Sequence of protein 2:
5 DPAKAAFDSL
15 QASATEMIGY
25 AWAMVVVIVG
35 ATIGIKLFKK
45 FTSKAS

Contacts between the two chains:
Residue F45 in protein 2 contacts residue I39 in protein 1 (closest heavy-atom distance 4.9 Å).
Residue K48 in protein 2 interacts with residue I39 in protein 1 (closest heavy-atom distance 4.3 Å).
Residue L41 in protein 2 is in contact with residue I32 in protein 1 (closest heavy-atom distance 4.7 Å).
Residue K48 in protein 2 contacts residue K43 in protein 1 (closest heavy-atom distance 3.2 Å).
Residue K48 in protein 2 interacts with residue T36 in protein 1 (closest heavy-atom distance 3.2 Å).
Residue F45 in protein 2 interacts with residue A35 in protein 1 (closest heavy-atom distance 4.2 Å).
Residue F45 in protein 2 is in contact with residue I32 in protein 1 (closest heavy-atom distance 4.4 Å).
Residue F45 in protein 2 contacts residue T36 in protein 1 (closest heavy-atom distance 4.2 Å).
Residue K44 in protein 2 interacts with residue I32 in protein 1 (closest heavy-atom distance 4.9 Å).
Residue S50 in protein 2 interacts with residue K43 in protein 1 (closest heavy-atom distance 4.0 Å).

The following describes two proteins that form a bound complex.

Sequence of protein 1:
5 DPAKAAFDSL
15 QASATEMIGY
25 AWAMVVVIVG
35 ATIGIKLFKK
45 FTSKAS